Interface contacts:
Residue A475 in the second protein contacts residue I98 in the first protein (closest heavy-atom distance 4.5 Å).
Residue A475 in the second protein interacts with residue G99 in the first protein (closest heavy-atom distance 4.4 Å).
Residue D474 in the second protein interacts with residue I98 in the first protein (closest heavy-atom distance 4.3 Å).

This data describes a binding interaction between two proteins.

Sequence of the second protein:
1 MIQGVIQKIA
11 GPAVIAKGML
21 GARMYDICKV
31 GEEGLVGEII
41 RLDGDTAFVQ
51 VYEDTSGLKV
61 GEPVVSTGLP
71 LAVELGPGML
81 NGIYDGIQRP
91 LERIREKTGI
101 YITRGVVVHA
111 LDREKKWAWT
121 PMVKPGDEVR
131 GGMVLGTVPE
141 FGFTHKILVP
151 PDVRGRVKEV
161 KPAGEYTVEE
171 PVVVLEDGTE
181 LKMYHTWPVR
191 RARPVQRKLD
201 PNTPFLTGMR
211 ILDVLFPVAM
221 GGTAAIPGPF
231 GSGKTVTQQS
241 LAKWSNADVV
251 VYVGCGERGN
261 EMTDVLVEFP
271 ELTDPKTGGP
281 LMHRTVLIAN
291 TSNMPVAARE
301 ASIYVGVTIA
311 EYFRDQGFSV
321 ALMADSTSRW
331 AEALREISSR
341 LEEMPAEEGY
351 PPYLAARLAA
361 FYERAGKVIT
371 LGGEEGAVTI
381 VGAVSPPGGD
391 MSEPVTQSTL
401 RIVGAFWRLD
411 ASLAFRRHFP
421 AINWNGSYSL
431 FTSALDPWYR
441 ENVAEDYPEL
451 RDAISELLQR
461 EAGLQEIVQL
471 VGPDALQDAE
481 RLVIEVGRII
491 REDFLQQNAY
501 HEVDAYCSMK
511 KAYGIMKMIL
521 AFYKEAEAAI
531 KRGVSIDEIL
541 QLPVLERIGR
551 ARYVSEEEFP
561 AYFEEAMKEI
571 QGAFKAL

Sequence of the first protein:
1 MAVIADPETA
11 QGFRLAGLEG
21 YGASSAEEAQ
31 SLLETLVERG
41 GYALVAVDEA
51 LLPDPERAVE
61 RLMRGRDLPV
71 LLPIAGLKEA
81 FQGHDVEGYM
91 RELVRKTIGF